Interface contacts:
Residue M124 in protein 1 is in contact with residue A5 in protein 2 (closest heavy-atom distance 3.6 Å).
Residue T79 in protein 1 contacts residue R10 in protein 2 (closest heavy-atom distance 3.3 Å).
Residue M76 in protein 1 interacts with residue G16 in protein 2 (closest heavy-atom distance 3.7 Å).
Residue M144 in protein 1 interacts with residue I9 in protein 2 (closest heavy-atom distance 4.1 Å).
Residue M109 in protein 1 contacts residue K8 in protein 2 (closest heavy-atom distance 3.6 Å).
Residue L112 in protein 1 interacts with residue T21 in protein 2 (closest heavy-atom distance 4.1 Å).
Residue E87 in protein 1 is in contact with residue Q19 in protein 2 (closest heavy-atom distance 3.0 Å).
Residue M51 in protein 1 interacts with residue M20 in protein 2 (closest heavy-atom distance 3.2 Å).
Residue M76 in protein 1 is in contact with residue K14 in protein 2 (closest heavy-atom distance 3.7 Å).
Residue M109 in protein 1 interacts with residue L12 in protein 2 (closest heavy-atom distance 3.6 Å).
Residue E14 in protein 1 contacts residue R15 in protein 2 (closest heavy-atom distance 3.4 Å).
Residue G113 in protein 1 contacts residue R15 in protein 2 (closest heavy-atom distance 4.0 Å).
Residue M109 in protein 1 interacts with residue I9 in protein 2 (closest heavy-atom distance 3.9 Å).
Residue K75 in protein 1 is in contact with residue Q19 in protein 2 (closest heavy-atom distance 3.1 Å).
Residue M145 in protein 1 contacts residue Q13 in protein 2 (closest heavy-atom distance 3.5 Å).
Residue M71 in protein 1 interacts with residue M20 in protein 2 (closest heavy-atom distance 3.6 Å).
Residue F68 in protein 1 is in contact with residue M20 in protein 2 (closest heavy-atom distance 3.7 Å).
Residue M124 in protein 1 is in contact with residue I9 in protein 2 (closest heavy-atom distance 3.7 Å).
Residue M145 in protein 1 contacts residue I9 in protein 2 (closest heavy-atom distance 3.8 Å).
Residue F92 in protein 1 is in contact with residue I9 in protein 2 (closest heavy-atom distance 3.9 Å).
Residue E114 in protein 1 is in contact with residue K11 in protein 2 (closest heavy-atom distance 3.9 Å).
Residue F12 in protein 1 is in contact with residue R15 in protein 2 (closest heavy-atom distance 3.5 Å).
Residue E114 in protein 1 interacts with residue L12 in protein 2 (closest heavy-atom distance 3.6 Å).
Residue M145 in protein 1 is in contact with residue L6 in protein 2 (closest heavy-atom distance 3.8 Å).
Residue A15 in protein 1 is in contact with residue R15 in protein 2 (closest heavy-atom distance 3.1 Å).
Residue F12 in protein 1 contacts residue K14 in protein 2 (closest heavy-atom distance 4.1 Å).
Residue M36 in protein 1 contacts residue T21 in protein 2 (closest heavy-atom distance 4.0 Å).
Residue L116 in protein 1 interacts with residue A5 in protein 2 (closest heavy-atom distance 3.7 Å).
Residue L39 in protein 1 is in contact with residue T21 in protein 2 (closest heavy-atom distance 3.6 Å).
Residue Q8 in protein 1 contacts residue K14 in protein 2 (closest heavy-atom distance 2.9 Å).
Residue F19 in protein 1 interacts with residue L17 in protein 2 (closest heavy-atom distance 3.7 Å).
Residue E84 in protein 1 is in contact with residue Q19 in protein 2 (closest heavy-atom distance 2.9 Å).
Residue E114 in protein 1 is in contact with residue K8 in protein 2 (closest heavy-atom distance 3.6 Å).
Residue F19 in protein 1 interacts with residue T21 in protein 2 (closest heavy-atom distance 3.9 Å).
Residue M72 in protein 1 contacts residue G16 in protein 2 (closest heavy-atom distance 3.6 Å).
Residue A15 in protein 1 interacts with residue L17 in protein 2 (closest heavy-atom distance 3.9 Å).
Residue E120 in protein 1 contacts residue A5 in protein 2 (closest heavy-atom distance 3.9 Å).
Residue M145 in protein 1 is in contact with residue R10 in protein 2 (closest heavy-atom distance 2.2 Å).
Residue M124 in protein 1 contacts residue L6 in protein 2 (closest heavy-atom distance 3.3 Å).
Residue M76 in protein 1 interacts with residue Q19 in protein 2 (closest heavy-atom distance 3.6 Å).
Residue M36 in protein 1 contacts residue M20 in protein 2 (closest heavy-atom distance 3.2 Å).
Residue E114 in protein 1 interacts with residue R15 in protein 2 (closest heavy-atom distance 2.5 Å).
Residue E11 in protein 1 is in contact with residue R15 in protein 2 (closest heavy-atom distance 2.6 Å).
Residue L18 in protein 1 interacts with residue L17 in protein 2 (closest heavy-atom distance 3.7 Å).
Residue T79 in protein 1 interacts with residue K14 in protein 2 (closest heavy-atom distance 3.9 Å).
Residue F19 in protein 1 is in contact with residue M20 in protein 2 (closest heavy-atom distance 3.7 Å).
Residue L112 in protein 1 is in contact with residue L17 in protein 2 (closest heavy-atom distance 3.5 Å).
Residue M72 in protein 1 contacts residue M20 in protein 2 (closest heavy-atom distance 3.7 Å).
Residue M76 in protein 1 contacts residue Q13 in protein 2 (closest heavy-atom distance 3.4 Å).
Residue E120 in protein 1 interacts with residue K4 in protein 2 (closest heavy-atom distance 3.1 Å).
Residue M144 in protein 1 interacts with residue L6 in protein 2 (closest heavy-atom distance 3.7 Å).
Residue A88 in protein 1 interacts with residue I18 in protein 2 (closest heavy-atom distance 3.6 Å).
Residue V91 in protein 1 contacts residue T21 in protein 2 (closest heavy-atom distance 3.4 Å).
Residue E87 in protein 1 is in contact with residue I18 in protein 2 (closest heavy-atom distance 3.9 Å).
Residue L112 in protein 1 contacts residue L12 in protein 2 (closest heavy-atom distance 3.2 Å).
Residue L32 in protein 1 is in contact with residue M20 in protein 2 (closest heavy-atom distance 3.9 Å).
Residue L116 in protein 1 interacts with residue K8 in protein 2 (closest heavy-atom distance 3.4 Å).
Residue T79 in protein 1 interacts with residue Q13 in protein 2 (closest heavy-atom distance 3.1 Å).
Residue Y2 in protein 1 interacts with residue K14 in protein 2 (closest heavy-atom distance 3.9 Å).
Residue M109 in protein 1 is in contact with residue A5 in protein 2 (closest heavy-atom distance 4.1 Å).

Sequence of protein 2:
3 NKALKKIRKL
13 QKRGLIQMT

The following describes two proteins that form a bound complex.

Sequence of protein 1:
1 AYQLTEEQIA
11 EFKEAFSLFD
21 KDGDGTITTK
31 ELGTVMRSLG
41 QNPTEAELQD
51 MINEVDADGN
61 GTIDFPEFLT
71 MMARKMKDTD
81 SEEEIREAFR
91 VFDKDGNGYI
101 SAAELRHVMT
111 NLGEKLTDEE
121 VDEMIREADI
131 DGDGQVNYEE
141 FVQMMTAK